Interface contacts:
Residue W61 in the second protein is in contact with residue L152 in the first protein (closest heavy-atom distance 4.8 Å).
Residue W61 in the second protein is in contact with residue L149 in the first protein (closest heavy-atom distance 4.8 Å).
Residue K65 in the second protein contacts residue T153 in the first protein (closest heavy-atom distance 3.3 Å).
Residue R62 in the second protein contacts residue E171 in the first protein (closest heavy-atom distance 4.3 Å).
Residue L64 in the second protein interacts with residue L152 in the first protein (closest heavy-atom distance 4.8 Å).
Residue V68 in the second protein contacts residue T153 in the first protein (closest heavy-atom distance 4.0 Å).
Residue C57 in the second protein interacts with residue E150 in the first protein (closest heavy-atom distance 4.0 Å).
Residue L64 in the second protein contacts residue T153 in the first protein (closest heavy-atom distance 3.0 Å).
Residue W61 in the second protein interacts with residue T153 in the first protein (closest heavy-atom distance 4.3 Å).

The following describes two proteins that form a bound complex.

Sequence of the second protein:
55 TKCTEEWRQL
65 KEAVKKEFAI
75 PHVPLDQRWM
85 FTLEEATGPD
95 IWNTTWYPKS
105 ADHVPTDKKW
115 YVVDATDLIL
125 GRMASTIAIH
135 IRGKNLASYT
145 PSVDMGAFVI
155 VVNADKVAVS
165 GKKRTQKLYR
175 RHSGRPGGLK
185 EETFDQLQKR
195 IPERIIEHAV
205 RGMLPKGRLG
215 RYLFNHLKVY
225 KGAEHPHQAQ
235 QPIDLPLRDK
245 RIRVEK

Sequence of the first protein:
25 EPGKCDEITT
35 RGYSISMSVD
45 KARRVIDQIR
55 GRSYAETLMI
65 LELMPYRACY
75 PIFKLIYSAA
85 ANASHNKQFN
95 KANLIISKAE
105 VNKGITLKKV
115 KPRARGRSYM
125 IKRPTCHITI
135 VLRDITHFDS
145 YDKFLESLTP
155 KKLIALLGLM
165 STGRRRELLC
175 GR